Contacts between the two chains:
Residue L256 in chain A contacts residue L76 in chain B (closest heavy-atom distance 3.6 Å).
Residue I307 in chain A contacts residue D59 in chain B (closest heavy-atom distance 4.0 Å).
Residue L256 in chain A interacts with residue T7 in chain B (closest heavy-atom distance 4.7 Å).
Residue T255 in chain A interacts with residue T7 in chain B (closest heavy-atom distance 4.1 Å).
Residue L256 in chain A is in contact with residue M11 in chain B (closest heavy-atom distance 4.0 Å).
Residue I307 in chain A is in contact with residue A58 in chain B (closest heavy-atom distance 4.4 Å).
Residue W258 in chain A contacts residue V72 in chain B (closest heavy-atom distance 3.8 Å).
Residue L256 in chain A interacts with residue V72 in chain B (closest heavy-atom distance 3.8 Å).
Residue I296 in chain A contacts residue I69 in chain B (closest heavy-atom distance 4.6 Å).
Residue W258 in chain A is in contact with residue L76 in chain B (closest heavy-atom distance 3.5 Å).
Residue L256 in chain A contacts residue V75 in chain B (closest heavy-atom distance 3.6 Å).
Residue W305 in chain A contacts residue A58 in chain B (closest heavy-atom distance 4.1 Å).
Residue L256 in chain A interacts with residue G71 in chain B (closest heavy-atom distance 4.5 Å).
Residue T255 in chain A is in contact with residue F2 in chain B (closest heavy-atom distance 4.0 Å).
Residue I307 in chain A interacts with residue A62 in chain B (closest heavy-atom distance 4.3 Å).
Residue F254 in chain A is in contact with residue F2 in chain B (closest heavy-atom distance 4.5 Å).

The following describes two proteins that form a bound complex.

Sequence of chain A:
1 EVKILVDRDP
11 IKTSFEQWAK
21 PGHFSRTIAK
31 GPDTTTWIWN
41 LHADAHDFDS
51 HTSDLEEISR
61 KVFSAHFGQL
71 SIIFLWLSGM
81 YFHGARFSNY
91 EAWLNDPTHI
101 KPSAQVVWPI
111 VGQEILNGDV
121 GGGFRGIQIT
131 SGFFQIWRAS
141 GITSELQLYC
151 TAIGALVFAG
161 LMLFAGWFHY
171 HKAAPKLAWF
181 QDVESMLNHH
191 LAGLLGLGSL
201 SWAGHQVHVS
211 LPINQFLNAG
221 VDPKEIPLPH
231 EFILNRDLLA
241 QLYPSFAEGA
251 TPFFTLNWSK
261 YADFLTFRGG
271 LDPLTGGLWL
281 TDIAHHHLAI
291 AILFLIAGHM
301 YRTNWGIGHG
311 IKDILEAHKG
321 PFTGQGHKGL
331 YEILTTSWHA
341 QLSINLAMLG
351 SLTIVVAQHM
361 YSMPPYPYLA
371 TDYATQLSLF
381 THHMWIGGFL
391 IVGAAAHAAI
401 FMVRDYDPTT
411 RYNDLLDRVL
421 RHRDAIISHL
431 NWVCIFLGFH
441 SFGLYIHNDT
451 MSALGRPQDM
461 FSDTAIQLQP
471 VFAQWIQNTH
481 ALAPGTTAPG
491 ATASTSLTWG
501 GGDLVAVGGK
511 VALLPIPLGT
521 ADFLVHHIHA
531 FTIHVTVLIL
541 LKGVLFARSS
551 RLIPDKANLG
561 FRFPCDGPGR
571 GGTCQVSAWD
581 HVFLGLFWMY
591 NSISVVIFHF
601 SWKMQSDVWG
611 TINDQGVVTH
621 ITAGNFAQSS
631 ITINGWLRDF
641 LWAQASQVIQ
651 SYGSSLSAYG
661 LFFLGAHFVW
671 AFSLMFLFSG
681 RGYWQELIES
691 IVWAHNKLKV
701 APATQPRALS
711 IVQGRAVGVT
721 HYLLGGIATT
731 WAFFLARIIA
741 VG

Sequence of chain B:
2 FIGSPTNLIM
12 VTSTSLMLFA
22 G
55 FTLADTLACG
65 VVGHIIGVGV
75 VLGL